The following describes two proteins that form a bound complex.

Sequence of chain A:
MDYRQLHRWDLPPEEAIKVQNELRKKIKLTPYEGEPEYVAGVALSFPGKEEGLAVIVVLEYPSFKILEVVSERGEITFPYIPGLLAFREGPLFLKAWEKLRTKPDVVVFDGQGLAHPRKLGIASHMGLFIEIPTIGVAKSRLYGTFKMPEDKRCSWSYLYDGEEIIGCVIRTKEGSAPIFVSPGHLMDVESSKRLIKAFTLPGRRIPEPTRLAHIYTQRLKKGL

Sequence of chain B:
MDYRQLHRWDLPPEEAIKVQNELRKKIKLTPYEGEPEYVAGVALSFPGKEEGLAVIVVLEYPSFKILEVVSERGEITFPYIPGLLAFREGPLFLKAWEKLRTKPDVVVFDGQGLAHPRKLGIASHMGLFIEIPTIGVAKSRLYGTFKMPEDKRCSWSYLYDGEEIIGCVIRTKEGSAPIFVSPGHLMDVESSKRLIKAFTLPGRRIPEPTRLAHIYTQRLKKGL

Contacts between the two chains:
Residue M148 in chain A contacts residue M148 in chain B (closest heavy-atom distance 3.7 Å).